This data describes a binding interaction between two proteins.

Sequence of the first protein:
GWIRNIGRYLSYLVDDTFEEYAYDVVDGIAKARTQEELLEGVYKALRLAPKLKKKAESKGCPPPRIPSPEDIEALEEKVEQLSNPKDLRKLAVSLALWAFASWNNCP

Interface contacts:
Residue L76 in the second protein contacts residue L98 in the first protein (closest heavy-atom distance 4.4 Å).
Residue E74 in the second protein contacts residue W99 in the first protein (closest heavy-atom distance 3.6 Å).
Residue E77 in the second protein contacts residue S95 in the first protein (closest heavy-atom distance 3.1 Å).
Residue P51 in the second protein interacts with residue F101 in the first protein (closest heavy-atom distance 4.1 Å).
Residue E77 in the second protein contacts residue W99 in the first protein (closest heavy-atom distance 3.6 Å).
Residue V43 in the second protein interacts with residue L98 in the first protein (closest heavy-atom distance 4.1 Å).
Residue Y44 in the second protein interacts with residue A31 in the first protein (closest heavy-atom distance 3.4 Å).
Residue Q36 in the second protein interacts with residue K91 in the first protein (closest heavy-atom distance 3.9 Å).
Residue P51 in the second protein interacts with residue Y24 in the first protein (closest heavy-atom distance 3.8 Å).
Residue E77 in the second protein is in contact with residue V94 in the first protein (closest heavy-atom distance 4.8 Å).
Residue Y44 in the second protein interacts with residue D28 in the first protein (closest heavy-atom distance 2.8 Å).
Residue E77 in the second protein interacts with residue L96 in the first protein (closest heavy-atom distance 4.8 Å).
Residue P70 in the second protein interacts with residue W99 in the first protein (closest heavy-atom distance 3.6 Å).
Residue I73 in the second protein contacts residue A102 in the first protein (closest heavy-atom distance 4.3 Å).
Residue E37 in the second protein contacts residue P86 in the first protein (closest heavy-atom distance 4.4 Å).
Residue R48 in the second protein contacts residue D28 in the first protein (closest heavy-atom distance 2.3 Å).
Residue I67 in the second protein interacts with residue A102 in the first protein (closest heavy-atom distance 4.9 Å).
Residue L47 in the second protein interacts with residue L98 in the first protein (closest heavy-atom distance 3.8 Å).
Residue Y44 in the second protein contacts residue L98 in the first protein (closest heavy-atom distance 3.8 Å).
Residue I73 in the second protein is in contact with residue W99 in the first protein (closest heavy-atom distance 4.3 Å).
Residue P68 in the second protein is in contact with residue S103 in the first protein (closest heavy-atom distance 3.2 Å).
Residue P70 in the second protein is in contact with residue S103 in the first protein (closest heavy-atom distance 3.4 Å).
Residue I67 in the second protein contacts residue F101 in the first protein (closest heavy-atom distance 3.7 Å).
Residue Y44 in the second protein interacts with residue A97 in the first protein (closest heavy-atom distance 4.1 Å).
Residue P70 in the second protein is in contact with residue A102 in the first protein (closest heavy-atom distance 4.1 Å).
Residue S69 in the second protein interacts with residue S103 in the first protein (closest heavy-atom distance 4.1 Å).
Residue P68 in the second protein interacts with residue F101 in the first protein (closest heavy-atom distance 4.9 Å).
Residue E71 in the second protein contacts residue R5 in the first protein (closest heavy-atom distance 4.9 Å).
Residue S69 in the second protein contacts residue A102 in the first protein (closest heavy-atom distance 4.5 Å).
Residue K54 in the second protein contacts residue D17 in the first protein (closest heavy-atom distance 3.8 Å).
Residue E37 in the second protein is in contact with residue K87 in the first protein (closest heavy-atom distance 2.2 Å).
Residue K54 in the second protein interacts with residue D16 in the first protein (closest heavy-atom distance 5.0 Å).
Residue A50 in the second protein is in contact with residue F101 in the first protein (closest heavy-atom distance 4.8 Å).
Residue P70 in the second protein contacts residue R5 in the first protein (closest heavy-atom distance 4.9 Å).
Residue E37 in the second protein contacts residue R90 in the first protein (closest heavy-atom distance 3.1 Å).
Residue E77 in the second protein is in contact with residue L98 in the first protein (closest heavy-atom distance 4.2 Å).
Residue E37 in the second protein is in contact with residue K91 in the first protein (closest heavy-atom distance 4.7 Å).
Residue E41 in the second protein is in contact with residue V94 in the first protein (closest heavy-atom distance 3.6 Å).
Residue L40 in the second protein is in contact with residue V94 in the first protein (closest heavy-atom distance 3.5 Å).
Residue P68 in the second protein contacts residue A102 in the first protein (closest heavy-atom distance 3.9 Å).
Residue Y44 in the second protein interacts with residue V27 in the first protein (closest heavy-atom distance 3.8 Å).
Residue P51 in the second protein contacts residue V15 in the first protein (closest heavy-atom distance 4.4 Å).
Residue L40 in the second protein is in contact with residue S95 in the first protein (closest heavy-atom distance 3.9 Å).
Residue I73 in the second protein is in contact with residue L98 in the first protein (closest heavy-atom distance 3.8 Å).
Residue K45 in the second protein interacts with residue K32 in the first protein (closest heavy-atom distance 4.5 Å).
Residue Y44 in the second protein contacts residue F101 in the first protein (closest heavy-atom distance 4.2 Å).
Residue L40 in the second protein is in contact with residue L98 in the first protein (closest heavy-atom distance 3.8 Å).
Residue P70 in the second protein contacts residue W104 in the first protein (closest heavy-atom distance 3.5 Å).
Residue L40 in the second protein is in contact with residue K91 in the first protein (closest heavy-atom distance 4.7 Å).
Residue E41 in the second protein is in contact with residue R90 in the first protein (closest heavy-atom distance 2.4 Å).
Residue R48 in the second protein is in contact with residue F101 in the first protein (closest heavy-atom distance 4.1 Å).
Residue L47 in the second protein is in contact with residue F101 in the first protein (closest heavy-atom distance 3.6 Å).
Residue Y44 in the second protein is in contact with residue V94 in the first protein (closest heavy-atom distance 4.3 Å).
Residue I67 in the second protein contacts residue S103 in the first protein (closest heavy-atom distance 2.5 Å).
Residue R48 in the second protein contacts residue Y24 in the first protein (closest heavy-atom distance 3.5 Å).
Residue E74 in the second protein contacts residue R5 in the first protein (closest heavy-atom distance 4.0 Å).

Sequence of the second protein:
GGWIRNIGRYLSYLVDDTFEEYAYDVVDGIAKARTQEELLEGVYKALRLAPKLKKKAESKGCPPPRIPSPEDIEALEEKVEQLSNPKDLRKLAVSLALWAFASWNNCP